Sequence of protein 2:
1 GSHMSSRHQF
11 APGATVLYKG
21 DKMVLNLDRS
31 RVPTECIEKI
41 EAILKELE

Interface contacts:
Residue M23 in protein 2 contacts residue R29 in protein 1 (closest heavy-atom distance 3.7 Å).
Residue D21 in protein 2 interacts with residue S30 in protein 1 (closest heavy-atom distance 3.3 Å).
Residue I43 in protein 2 interacts with residue K39 in protein 1 (closest heavy-atom distance 3.5 Å).
Residue L25 in protein 2 contacts residue L44 in protein 1 (closest heavy-atom distance 3.6 Å).
Residue P33 in protein 2 is in contact with residue L47 in protein 1 (closest heavy-atom distance 3.8 Å).
Residue I43 in protein 2 interacts with residue I43 in protein 1 (closest heavy-atom distance 3.6 Å).
Residue N26 in protein 2 interacts with residue V24 in protein 1 (closest heavy-atom distance 3.5 Å).
Residue M23 in protein 2 is in contact with residue N26 in protein 1 (closest heavy-atom distance 3.6 Å).
Residue H8 in protein 2 contacts residue E48 in protein 1 (closest heavy-atom distance 2.8 Å).
Residue R29 in protein 2 contacts residue G20 in protein 1 (closest heavy-atom distance 3.0 Å).
Residue I40 in protein 2 interacts with residue I43 in protein 1 (closest heavy-atom distance 4.1 Å).
Residue F10 in protein 2 contacts residue E41 in protein 1 (closest heavy-atom distance 3.9 Å).
Residue E41 in protein 2 is in contact with residue Y18 in protein 1 (closest heavy-atom distance 2.5 Å).
Residue V24 in protein 2 contacts residue L25 in protein 1 (closest heavy-atom distance 3.3 Å).
Residue G20 in protein 2 interacts with residue R29 in protein 1 (closest heavy-atom distance 2.7 Å).
Residue M23 in protein 2 contacts residue L27 in protein 1 (closest heavy-atom distance 2.9 Å).
Residue N26 in protein 2 interacts with residue M23 in protein 1 (closest heavy-atom distance 3.6 Å).
Residue L27 in protein 2 is in contact with residue M23 in protein 1 (closest heavy-atom distance 2.8 Å).
Residue D28 in protein 2 is in contact with residue D21 in protein 1 (closest heavy-atom distance 3.5 Å).
Residue D21 in protein 2 interacts with residue D28 in protein 1 (closest heavy-atom distance 4.1 Å).
Residue L25 in protein 2 contacts residue V24 in protein 1 (closest heavy-atom distance 3.5 Å).
Residue C36 in protein 2 is in contact with residue L47 in protein 1 (closest heavy-atom distance 3.9 Å).
Residue K39 in protein 2 contacts residue E46 in protein 1 (closest heavy-atom distance 3.5 Å).
Residue V24 in protein 2 contacts residue V24 in protein 1 (closest heavy-atom distance 3.6 Å).
Residue L25 in protein 2 interacts with residue M23 in protein 1 (closest heavy-atom distance 3.6 Å).
Residue L47 in protein 2 contacts residue P33 in protein 1 (closest heavy-atom distance 3.4 Å).
Residue R29 in protein 2 interacts with residue D21 in protein 1 (closest heavy-atom distance 2.8 Å).
Residue I37 in protein 2 interacts with residue M23 in protein 1 (closest heavy-atom distance 4.1 Å).
Residue F10 in protein 2 contacts residue L44 in protein 1 (closest heavy-atom distance 3.5 Å).
Residue S30 in protein 2 contacts residue D21 in protein 1 (closest heavy-atom distance 3.8 Å).
Residue E48 in protein 2 is in contact with residue H8 in protein 1 (closest heavy-atom distance 2.9 Å).
Residue E41 in protein 2 interacts with residue M23 in protein 1 (closest heavy-atom distance 3.9 Å).
Residue Y18 in protein 2 contacts residue E41 in protein 1 (closest heavy-atom distance 4.0 Å).
Residue E48 in protein 2 contacts residue Q9 in protein 1 (closest heavy-atom distance 4.1 Å).
Residue Q9 in protein 2 contacts residue E48 in protein 1 (closest heavy-atom distance 4.1 Å).
Residue L27 in protein 2 is in contact with residue D21 in protein 1 (closest heavy-atom distance 3.8 Å).
Residue R29 in protein 2 is in contact with residue Y18 in protein 1 (closest heavy-atom distance 3.3 Å).
Residue D28 in protein 2 contacts residue K22 in protein 1 (closest heavy-atom distance 3.5 Å).
Residue D21 in protein 2 contacts residue R29 in protein 1 (closest heavy-atom distance 3.0 Å).
Residue A14 in protein 2 contacts residue L47 in protein 1 (closest heavy-atom distance 4.0 Å).
Residue L47 in protein 2 is in contact with residue V32 in protein 1 (closest heavy-atom distance 4.0 Å).
Residue L25 in protein 2 is in contact with residue L25 in protein 1 (closest heavy-atom distance 2.8 Å).
Residue L47 in protein 2 contacts residue A14 in protein 1 (closest heavy-atom distance 3.9 Å).
Residue Y18 in protein 2 is in contact with residue R29 in protein 1 (closest heavy-atom distance 3.8 Å).
Residue M23 in protein 2 contacts residue L25 in protein 1 (closest heavy-atom distance 3.8 Å).
Residue F10 in protein 2 is in contact with residue E48 in protein 1 (closest heavy-atom distance 3.3 Å).
Residue I43 in protein 2 contacts residue C36 in protein 1 (closest heavy-atom distance 3.5 Å).
Residue L44 in protein 2 is in contact with residue L25 in protein 1 (closest heavy-atom distance 3.7 Å).
Residue K22 in protein 2 contacts residue L27 in protein 1 (closest heavy-atom distance 3.4 Å).
Residue K39 in protein 2 is in contact with residue I43 in protein 1 (closest heavy-atom distance 3.5 Å).
Residue L27 in protein 2 interacts with residue K22 in protein 1 (closest heavy-atom distance 3.7 Å).
Residue V24 in protein 2 contacts residue N26 in protein 1 (closest heavy-atom distance 3.3 Å).
Residue E48 in protein 2 contacts residue F10 in protein 1 (closest heavy-atom distance 3.5 Å).
Residue L44 in protein 2 interacts with residue F10 in protein 1 (closest heavy-atom distance 3.5 Å).
Residue L47 in protein 2 is in contact with residue C36 in protein 1 (closest heavy-atom distance 3.7 Å).
Residue D21 in protein 2 is in contact with residue L27 in protein 1 (closest heavy-atom distance 3.9 Å).
Residue I40 in protein 2 is in contact with residue M23 in protein 1 (closest heavy-atom distance 4.1 Å).
Residue K22 in protein 2 interacts with residue D28 in protein 1 (closest heavy-atom distance 3.6 Å).
Residue I43 in protein 2 is in contact with residue I40 in protein 1 (closest heavy-atom distance 4.0 Å).
Residue E46 in protein 2 contacts residue K39 in protein 1 (closest heavy-atom distance 4.0 Å).

The following describes two proteins that form a bound complex.

Sequence of protein 1:
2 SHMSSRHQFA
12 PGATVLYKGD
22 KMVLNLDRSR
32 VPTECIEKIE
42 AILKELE